The following describes two proteins that form a bound complex.

Residue-level contacts at the interface:
Residue R56 in chain B interacts with residue N60 in chain A (closest heavy-atom distance 3.8 Å).

Sequence of chain B:
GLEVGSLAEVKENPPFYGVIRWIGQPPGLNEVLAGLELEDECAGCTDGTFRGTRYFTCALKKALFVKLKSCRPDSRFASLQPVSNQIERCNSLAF

Sequence of chain A:
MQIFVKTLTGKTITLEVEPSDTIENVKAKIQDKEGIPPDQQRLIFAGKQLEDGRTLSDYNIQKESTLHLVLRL